Contacts between the two chains:
Residue S201 in chain B is in contact with residue C4 in chain A (closest heavy-atom distance 4.5 Å).
Residue S201 in chain B interacts with residue A2 in chain A (closest heavy-atom distance 4.0 Å).
Residue Y200 in chain B interacts with residue A2 in chain A (closest heavy-atom distance 3.7 Å).
Residue S201 in chain B contacts residue W7 in chain A (closest heavy-atom distance 4.2 Å).
Residue T196 in chain B interacts with residue W7 in chain A (closest heavy-atom distance 4.0 Å).
Residue G199 in chain B interacts with residue W7 in chain A (closest heavy-atom distance 3.4 Å).
Residue G199 in chain B contacts residue A2 in chain A (closest heavy-atom distance 3.7 Å).
Residue Y200 in chain B is in contact with residue W7 in chain A (closest heavy-atom distance 4.4 Å).
Residue Q248 in chain B is in contact with residue A2 in chain A (closest heavy-atom distance 4.3 Å).

Sequence of chain B:
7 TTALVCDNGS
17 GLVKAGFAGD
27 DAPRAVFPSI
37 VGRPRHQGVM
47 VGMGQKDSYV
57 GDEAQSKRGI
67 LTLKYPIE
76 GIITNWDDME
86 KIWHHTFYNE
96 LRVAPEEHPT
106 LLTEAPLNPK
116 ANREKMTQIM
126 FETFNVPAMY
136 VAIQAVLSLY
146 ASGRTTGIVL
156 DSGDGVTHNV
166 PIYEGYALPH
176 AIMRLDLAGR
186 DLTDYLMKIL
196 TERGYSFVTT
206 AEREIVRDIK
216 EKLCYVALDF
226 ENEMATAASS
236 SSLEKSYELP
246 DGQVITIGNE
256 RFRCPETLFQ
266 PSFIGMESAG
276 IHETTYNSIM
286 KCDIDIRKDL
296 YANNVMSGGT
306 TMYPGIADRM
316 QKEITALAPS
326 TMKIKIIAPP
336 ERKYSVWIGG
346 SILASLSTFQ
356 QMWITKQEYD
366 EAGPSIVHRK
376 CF

Sequence of chain A:
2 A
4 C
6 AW

These two protein chains interact to form a complex.